Contacts between the two chains:
Residue R826 in the second protein interacts with residue F104 in the first protein (closest heavy-atom distance 3.2 Å).
Residue N823 in the second protein interacts with residue F104 in the first protein (closest heavy-atom distance 3.6 Å).
Residue N823 in the second protein interacts with residue Q106 in the first protein (closest heavy-atom distance 3.5 Å).
Residue R826 in the second protein interacts with residue K177 in the first protein (closest heavy-atom distance 5.0 Å).
Residue R826 in the second protein interacts with residue K174 in the first protein (closest heavy-atom distance 4.8 Å).
Residue Q379 in the second protein contacts residue F104 in the first protein (closest heavy-atom distance 4.7 Å).
Residue N823 in the second protein interacts with residue A105 in the first protein (closest heavy-atom distance 4.6 Å).

Sequence of the first protein:
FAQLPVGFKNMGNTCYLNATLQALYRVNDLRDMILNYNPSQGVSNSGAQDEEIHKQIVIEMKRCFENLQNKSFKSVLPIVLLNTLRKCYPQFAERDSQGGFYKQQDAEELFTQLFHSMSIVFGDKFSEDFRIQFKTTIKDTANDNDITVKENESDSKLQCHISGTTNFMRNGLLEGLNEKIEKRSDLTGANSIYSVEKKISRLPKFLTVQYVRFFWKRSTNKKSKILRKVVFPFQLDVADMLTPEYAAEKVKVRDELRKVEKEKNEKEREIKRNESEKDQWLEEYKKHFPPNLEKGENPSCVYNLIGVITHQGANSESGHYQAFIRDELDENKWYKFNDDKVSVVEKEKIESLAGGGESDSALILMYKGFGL

This data describes a binding interaction between two proteins.

Sequence of the second protein:
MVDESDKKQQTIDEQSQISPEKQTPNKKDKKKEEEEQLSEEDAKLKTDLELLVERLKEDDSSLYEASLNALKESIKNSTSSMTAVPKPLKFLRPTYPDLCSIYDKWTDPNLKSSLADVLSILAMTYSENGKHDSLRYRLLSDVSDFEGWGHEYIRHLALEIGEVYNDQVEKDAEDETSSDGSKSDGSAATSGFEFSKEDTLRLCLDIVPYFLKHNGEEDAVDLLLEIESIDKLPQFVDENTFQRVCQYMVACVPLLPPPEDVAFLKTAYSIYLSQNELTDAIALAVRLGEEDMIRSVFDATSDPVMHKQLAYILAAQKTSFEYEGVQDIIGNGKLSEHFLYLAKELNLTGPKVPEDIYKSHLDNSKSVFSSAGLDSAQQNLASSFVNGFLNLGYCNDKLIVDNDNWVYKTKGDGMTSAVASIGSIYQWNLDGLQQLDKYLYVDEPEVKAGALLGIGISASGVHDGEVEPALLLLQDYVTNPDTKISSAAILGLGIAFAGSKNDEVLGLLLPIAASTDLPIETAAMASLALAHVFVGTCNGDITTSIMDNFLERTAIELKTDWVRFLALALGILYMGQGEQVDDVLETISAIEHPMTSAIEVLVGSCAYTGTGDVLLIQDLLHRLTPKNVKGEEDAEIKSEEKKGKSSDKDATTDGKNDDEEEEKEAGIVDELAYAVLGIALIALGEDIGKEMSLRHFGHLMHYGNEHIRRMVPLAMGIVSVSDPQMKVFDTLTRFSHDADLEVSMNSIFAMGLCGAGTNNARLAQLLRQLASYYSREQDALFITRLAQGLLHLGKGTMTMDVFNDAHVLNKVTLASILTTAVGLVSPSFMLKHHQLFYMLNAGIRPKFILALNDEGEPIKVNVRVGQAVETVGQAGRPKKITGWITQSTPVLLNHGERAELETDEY